Sequence of the first protein:
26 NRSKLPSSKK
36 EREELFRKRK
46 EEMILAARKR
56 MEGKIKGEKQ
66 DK

Sequence of the second protein:
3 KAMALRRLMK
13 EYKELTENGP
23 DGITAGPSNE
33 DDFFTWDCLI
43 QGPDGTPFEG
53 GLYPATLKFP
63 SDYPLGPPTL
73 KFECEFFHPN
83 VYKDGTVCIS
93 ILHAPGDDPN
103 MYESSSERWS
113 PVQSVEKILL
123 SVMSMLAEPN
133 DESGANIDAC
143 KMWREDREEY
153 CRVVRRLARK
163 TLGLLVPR

Interface contacts:
Residue M11 in the second protein is in contact with residue R37 in the first protein (closest heavy-atom distance 3.9 Å).
Residue Y14 in the second protein contacts residue F41 in the first protein (closest heavy-atom distance 3.6 Å).
Residue E19 in the second protein is in contact with residue K29 in the first protein (closest heavy-atom distance 3.3 Å).
Residue T26 in the second protein contacts residue M48 in the first protein (closest heavy-atom distance 3.1 Å).
Residue T18 in the second protein contacts residue L30 in the first protein (closest heavy-atom distance 3.7 Å).
Residue Y14 in the second protein is in contact with residue R37 in the first protein (closest heavy-atom distance 3.6 Å).
Residue A27 in the second protein contacts residue F41 in the first protein (closest heavy-atom distance 3.5 Å).
Residue L41 in the second protein interacts with residue M48 in the first protein (closest heavy-atom distance 3.7 Å).
Residue G21 in the second protein is in contact with residue N26 in the first protein (closest heavy-atom distance 2.8 Å).
Residue I25 in the second protein contacts residue M48 in the first protein (closest heavy-atom distance 3.7 Å).
Residue I25 in the second protein contacts residue R44 in the first protein (closest heavy-atom distance 4.1 Å).
Residue E19 in the second protein contacts residue R27 in the first protein (closest heavy-atom distance 3.9 Å).
Residue T26 in the second protein contacts residue K45 in the first protein (closest heavy-atom distance 4.0 Å).
Residue T26 in the second protein interacts with residue F41 in the first protein (closest heavy-atom distance 3.4 Å).
Residue S30 in the second protein contacts residue E38 in the first protein (closest heavy-atom distance 3.4 Å).
Residue D39 in the second protein is in contact with residue F41 in the first protein (closest heavy-atom distance 3.5 Å).
Residue T18 in the second protein is in contact with residue S28 in the first protein (closest heavy-atom distance 3.6 Å).
Residue L54 in the second protein contacts residue I49 in the first protein (closest heavy-atom distance 3.7 Å).
Residue T18 in the second protein interacts with residue R27 in the first protein (closest heavy-atom distance 3.7 Å).
Residue M11 in the second protein interacts with residue L30 in the first protein (closest heavy-atom distance 4.0 Å).
Residue E32 in the second protein interacts with residue R37 in the first protein (closest heavy-atom distance 2.8 Å).
Residue G24 in the second protein interacts with residue M48 in the first protein (closest heavy-atom distance 3.2 Å).
Residue N31 in the second protein contacts residue E38 in the first protein (closest heavy-atom distance 3.5 Å).
Residue T26 in the second protein contacts residue R44 in the first protein (closest heavy-atom distance 3.9 Å).
Residue K15 in the second protein interacts with residue L30 in the first protein (closest heavy-atom distance 3.7 Å).
Residue S30 in the second protein interacts with residue F41 in the first protein (closest heavy-atom distance 3.2 Å).
Residue R161 in the second protein contacts residue E63 in the first protein (closest heavy-atom distance 2.7 Å).
Residue E19 in the second protein contacts residue S28 in the first protein (closest heavy-atom distance 3.3 Å).
Residue G165 in the second protein contacts residue R53 in the first protein (closest heavy-atom distance 3.4 Å).
Residue G28 in the second protein is in contact with residue F41 in the first protein (closest heavy-atom distance 3.4 Å).
Residue L54 in the second protein is in contact with residue A52 in the first protein (closest heavy-atom distance 3.9 Å).
Residue T18 in the second protein is in contact with residue R44 in the first protein (closest heavy-atom distance 3.9 Å).
Residue L164 in the second protein interacts with residue A52 in the first protein (closest heavy-atom distance 3.5 Å).
Residue L167 in the second protein interacts with residue R53 in the first protein (closest heavy-atom distance 2.9 Å).
Residue L167 in the second protein interacts with residue I49 in the first protein (closest heavy-atom distance 3.8 Å).
Residue P22 in the second protein interacts with residue N26 in the first protein (closest heavy-atom distance 3.3 Å).
Residue N20 in the second protein is in contact with residue N26 in the first protein (closest heavy-atom distance 4.0 Å).
Residue E19 in the second protein is in contact with residue N26 in the first protein (closest heavy-atom distance 3.1 Å).
Residue E32 in the second protein interacts with residue K34 in the first protein (closest heavy-atom distance 3.8 Å).
Residue D33 in the second protein contacts residue K34 in the first protein (closest heavy-atom distance 3.7 Å).
Residue D39 in the second protein contacts residue K45 in the first protein (closest heavy-atom distance 4.0 Å).
Residue V168 in the second protein is in contact with residue I49 in the first protein (closest heavy-atom distance 4.0 Å).
Residue E32 in the second protein interacts with residue E38 in the first protein (closest heavy-atom distance 2.8 Å).
Residue P169 in the second protein interacts with residue I49 in the first protein (closest heavy-atom distance 3.9 Å).
Residue L54 in the second protein is in contact with residue M48 in the first protein (closest heavy-atom distance 3.6 Å).
Residue R161 in the second protein contacts residue M56 in the first protein (closest heavy-atom distance 3.4 Å).
Residue V168 in the second protein is in contact with residue R53 in the first protein (closest heavy-atom distance 4.2 Å).
Residue L41 in the second protein interacts with residue I49 in the first protein (closest heavy-atom distance 3.9 Å).
Residue E19 in the second protein interacts with residue L30 in the first protein (closest heavy-atom distance 2.8 Å).
Residue P169 in the second protein contacts residue E46 in the first protein (closest heavy-atom distance 3.7 Å).
Residue L164 in the second protein interacts with residue R53 in the first protein (closest heavy-atom distance 3.1 Å).
Residue R161 in the second protein is in contact with residue I60 in the first protein (closest heavy-atom distance 3.7 Å).
Residue Y14 in the second protein is in contact with residue L30 in the first protein (closest heavy-atom distance 3.9 Å).
Residue L17 in the second protein is in contact with residue N26 in the first protein (closest heavy-atom distance 2.7 Å).
Residue S30 in the second protein interacts with residue K45 in the first protein (closest heavy-atom distance 3.0 Å).
Residue T18 in the second protein contacts residue N26 in the first protein (closest heavy-atom distance 2.8 Å).
Residue G52 in the second protein is in contact with residue M56 in the first protein (closest heavy-atom distance 3.6 Å).
Residue L41 in the second protein contacts residue K45 in the first protein (closest heavy-atom distance 3.9 Å).
Residue Q43 in the second protein interacts with residue R55 in the first protein (closest heavy-atom distance 4.0 Å).
Residue L164 in the second protein contacts residue M56 in the first protein (closest heavy-atom distance 3.8 Å).

The following describes two proteins that form a bound complex.